Sequence of the second protein:
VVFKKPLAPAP

Contacts between the two chains:
Residue I109 in the first protein is in contact with residue P18 in the second protein (closest heavy-atom distance 4.0 Å).
Residue S83 in the first protein is in contact with residue F10 in the second protein (closest heavy-atom distance 3.3 Å).
Residue Q63 in the first protein contacts residue A17 in the second protein (closest heavy-atom distance 3.8 Å).
Residue R7 in the first protein is in contact with residue F10 in the second protein (closest heavy-atom distance 3.7 Å).
Residue Q65 in the first protein contacts residue A15 in the second protein (closest heavy-atom distance 3.0 Å).
Residue Q85 in the first protein is in contact with residue V9 in the second protein (closest heavy-atom distance 3.7 Å).
Residue R17 in the first protein is in contact with residue A15 in the second protein (closest heavy-atom distance 4.6 Å).
Residue Q65 in the first protein contacts residue L14 in the second protein (closest heavy-atom distance 3.6 Å).
Residue A61 in the first protein contacts residue P18 in the second protein (closest heavy-atom distance 4.3 Å).
Residue D79 in the first protein contacts residue P16 in the second protein (closest heavy-atom distance 3.8 Å).
Residue A61 in the first protein interacts with residue A17 in the second protein (closest heavy-atom distance 4.0 Å).
Residue Q63 in the first protein is in contact with residue P18 in the second protein (closest heavy-atom distance 3.8 Å).
Residue L69 in the first protein interacts with residue K12 in the second protein (closest heavy-atom distance 3.8 Å).
Residue I113 in the first protein is in contact with residue P18 in the second protein (closest heavy-atom distance 4.6 Å).
Residue T24 in the first protein contacts residue F10 in the second protein (closest heavy-atom distance 4.1 Å).
Residue V8 in the first protein is in contact with residue F10 in the second protein (closest heavy-atom distance 3.6 Å).
Residue L13 in the first protein contacts residue P16 in the second protein (closest heavy-atom distance 3.9 Å).
Residue Y11 in the first protein is in contact with residue F10 in the second protein (closest heavy-atom distance 4.2 Å).
Residue S83 in the first protein contacts residue K12 in the second protein (closest heavy-atom distance 4.8 Å).
Residue W19 in the first protein is in contact with residue A15 in the second protein (closest heavy-atom distance 4.0 Å).
Residue Q85 in the first protein is in contact with residue F10 in the second protein (closest heavy-atom distance 3.8 Å).
Residue Y11 in the first protein contacts residue P13 in the second protein (closest heavy-atom distance 4.0 Å).
Residue Q63 in the first protein is in contact with residue P16 in the second protein (closest heavy-atom distance 4.3 Å).
Residue Q66 in the first protein contacts residue L14 in the second protein (closest heavy-atom distance 4.5 Å).
Residue A81 in the first protein is in contact with residue P13 in the second protein (closest heavy-atom distance 3.4 Å).
Residue V71 in the first protein interacts with residue A17 in the second protein (closest heavy-atom distance 3.6 Å).
Residue T68 in the first protein contacts residue K11 in the second protein (closest heavy-atom distance 3.1 Å).
Residue Q65 in the first protein interacts with residue P13 in the second protein (closest heavy-atom distance 4.0 Å).
Residue V71 in the first protein is in contact with residue P16 in the second protein (closest heavy-atom distance 4.1 Å).
Residue L69 in the first protein is in contact with residue P13 in the second protein (closest heavy-atom distance 3.8 Å).
Residue Q66 in the first protein is in contact with residue K12 in the second protein (closest heavy-atom distance 3.9 Å).
Residue V71 in the first protein interacts with residue A15 in the second protein (closest heavy-atom distance 4.1 Å).
Residue Q65 in the first protein contacts residue A17 in the second protein (closest heavy-atom distance 4.8 Å).
Residue S83 in the first protein is in contact with residue K11 in the second protein (closest heavy-atom distance 2.6 Å).
Residue V71 in the first protein contacts residue P13 in the second protein (closest heavy-atom distance 4.5 Å).
Residue W19 in the first protein interacts with residue P16 in the second protein (closest heavy-atom distance 3.7 Å).
Residue L69 in the first protein is in contact with residue K11 in the second protein (closest heavy-atom distance 3.6 Å).
Residue R7 in the first protein is in contact with residue V9 in the second protein (closest heavy-atom distance 4.5 Å).
Residue W72 in the first protein is in contact with residue A17 in the second protein (closest heavy-atom distance 3.8 Å).
Residue Q66 in the first protein is in contact with residue K11 in the second protein (closest heavy-atom distance 3.3 Å).
Residue S73 in the first protein contacts residue A17 in the second protein (closest heavy-atom distance 4.5 Å).
Residue D79 in the first protein is in contact with residue A17 in the second protein (closest heavy-atom distance 4.5 Å).
Residue Y11 in the first protein contacts residue K11 in the second protein (closest heavy-atom distance 3.6 Å).
Residue W19 in the first protein is in contact with residue K12 in the second protein (closest heavy-atom distance 3.1 Å).
Residue Q66 in the first protein contacts residue P13 in the second protein (closest heavy-atom distance 5.0 Å).
Residue K9 in the first protein contacts residue F10 in the second protein (closest heavy-atom distance 3.7 Å).
Residue W19 in the first protein contacts residue L14 in the second protein (closest heavy-atom distance 4.4 Å).
Residue Y11 in the first protein interacts with residue K12 in the second protein (closest heavy-atom distance 3.4 Å).
Residue F84 in the first protein is in contact with residue V9 in the second protein (closest heavy-atom distance 4.2 Å).
Residue Q65 in the first protein is in contact with residue P16 in the second protein (closest heavy-atom distance 4.4 Å).
Residue W19 in the first protein contacts residue P13 in the second protein (closest heavy-atom distance 3.6 Å).
Residue F84 in the first protein interacts with residue F10 in the second protein (closest heavy-atom distance 4.1 Å).
Residue R17 in the first protein interacts with residue P16 in the second protein (closest heavy-atom distance 3.5 Å).

These two protein chains interact to form a complex.

Sequence of the first protein:
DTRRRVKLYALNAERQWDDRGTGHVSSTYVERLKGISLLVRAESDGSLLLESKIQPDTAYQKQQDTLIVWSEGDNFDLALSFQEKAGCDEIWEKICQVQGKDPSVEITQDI